These two protein chains interact to form a complex.

Sequence of chain B:
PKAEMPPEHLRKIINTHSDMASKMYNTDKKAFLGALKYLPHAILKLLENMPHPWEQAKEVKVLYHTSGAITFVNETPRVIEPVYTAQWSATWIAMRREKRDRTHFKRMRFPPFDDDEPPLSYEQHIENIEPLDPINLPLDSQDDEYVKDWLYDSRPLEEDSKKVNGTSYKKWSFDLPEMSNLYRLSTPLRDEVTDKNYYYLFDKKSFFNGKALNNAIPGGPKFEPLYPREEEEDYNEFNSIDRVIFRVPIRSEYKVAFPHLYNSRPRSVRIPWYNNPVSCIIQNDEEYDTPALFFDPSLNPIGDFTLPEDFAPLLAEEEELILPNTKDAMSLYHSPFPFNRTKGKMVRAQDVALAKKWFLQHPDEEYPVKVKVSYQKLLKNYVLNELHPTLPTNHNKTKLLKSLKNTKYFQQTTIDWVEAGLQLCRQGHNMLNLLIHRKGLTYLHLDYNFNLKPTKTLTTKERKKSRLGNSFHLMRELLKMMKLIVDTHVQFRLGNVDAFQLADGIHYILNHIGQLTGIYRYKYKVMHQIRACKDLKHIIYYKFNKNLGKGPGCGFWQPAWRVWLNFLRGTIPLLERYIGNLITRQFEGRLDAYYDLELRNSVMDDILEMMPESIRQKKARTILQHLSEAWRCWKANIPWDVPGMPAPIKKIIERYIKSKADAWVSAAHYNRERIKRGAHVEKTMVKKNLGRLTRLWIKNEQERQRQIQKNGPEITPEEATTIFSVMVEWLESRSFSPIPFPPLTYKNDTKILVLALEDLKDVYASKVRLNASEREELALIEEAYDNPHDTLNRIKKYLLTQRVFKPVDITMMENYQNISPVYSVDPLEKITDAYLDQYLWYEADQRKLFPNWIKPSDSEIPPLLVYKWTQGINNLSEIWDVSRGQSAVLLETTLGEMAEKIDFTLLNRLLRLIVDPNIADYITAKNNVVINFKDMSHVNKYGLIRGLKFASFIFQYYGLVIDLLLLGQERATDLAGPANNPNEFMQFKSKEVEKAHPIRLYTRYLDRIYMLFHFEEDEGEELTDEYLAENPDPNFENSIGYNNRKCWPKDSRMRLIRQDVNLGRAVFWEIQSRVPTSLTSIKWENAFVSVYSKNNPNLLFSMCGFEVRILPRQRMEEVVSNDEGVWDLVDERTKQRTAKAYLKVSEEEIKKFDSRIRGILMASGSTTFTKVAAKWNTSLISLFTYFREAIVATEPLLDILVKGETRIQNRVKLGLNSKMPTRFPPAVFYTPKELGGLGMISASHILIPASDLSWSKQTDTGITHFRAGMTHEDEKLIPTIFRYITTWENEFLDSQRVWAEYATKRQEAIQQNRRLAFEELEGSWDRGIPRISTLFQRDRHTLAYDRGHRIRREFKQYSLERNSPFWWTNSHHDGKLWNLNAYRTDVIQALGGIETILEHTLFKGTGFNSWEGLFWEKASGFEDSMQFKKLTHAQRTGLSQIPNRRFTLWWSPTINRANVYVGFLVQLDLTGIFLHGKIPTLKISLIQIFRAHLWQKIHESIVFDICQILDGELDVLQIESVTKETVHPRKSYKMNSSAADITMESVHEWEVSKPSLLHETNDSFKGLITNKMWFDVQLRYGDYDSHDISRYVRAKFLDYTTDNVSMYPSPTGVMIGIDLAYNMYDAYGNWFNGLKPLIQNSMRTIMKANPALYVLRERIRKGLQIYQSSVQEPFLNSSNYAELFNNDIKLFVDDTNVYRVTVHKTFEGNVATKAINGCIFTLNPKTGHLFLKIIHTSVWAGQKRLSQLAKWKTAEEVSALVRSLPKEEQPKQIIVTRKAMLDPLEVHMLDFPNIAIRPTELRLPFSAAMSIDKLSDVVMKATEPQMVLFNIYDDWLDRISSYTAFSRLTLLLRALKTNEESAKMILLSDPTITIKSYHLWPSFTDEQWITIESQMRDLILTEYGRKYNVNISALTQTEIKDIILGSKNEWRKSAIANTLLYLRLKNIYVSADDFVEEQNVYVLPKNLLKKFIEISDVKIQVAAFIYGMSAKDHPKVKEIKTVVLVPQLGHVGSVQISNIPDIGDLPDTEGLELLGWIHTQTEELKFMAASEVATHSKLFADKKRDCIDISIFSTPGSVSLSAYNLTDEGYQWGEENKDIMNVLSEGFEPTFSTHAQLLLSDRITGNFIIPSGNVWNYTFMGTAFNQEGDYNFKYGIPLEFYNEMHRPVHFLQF

Residue-level contacts at the interface:
Residue D765 in chain B contacts residue K101 in chain A (closest heavy-atom distance 3.3 Å).
Residue P947 in chain B is in contact with residue L169 in chain A (closest heavy-atom distance 3.2 Å).
Residue E917 in chain B is in contact with residue L162 in chain A (closest heavy-atom distance 3.0 Å).
Residue K544 in chain B is in contact with residue K81 in chain A (closest heavy-atom distance 3.5 Å).
Residue Y556 in chain B is in contact with residue K72 in chain A (closest heavy-atom distance 3.5 Å).
Residue W1911 in chain B interacts with residue Y233 in chain A (closest heavy-atom distance 3.4 Å).
Residue P807 in chain B interacts with residue V114 in chain A (closest heavy-atom distance 3.3 Å).
Residue Q1496 in chain B contacts residue N213 in chain A (closest heavy-atom distance 3.1 Å).
Residue D1094 in chain B is in contact with residue R134 in chain A (closest heavy-atom distance 3.1 Å).
Residue K1535 in chain B is in contact with residue L215 in chain A (closest heavy-atom distance 3.4 Å).
Residue V927 in chain B interacts with residue A148 in chain A (closest heavy-atom distance 2.9 Å).
Residue N543 in chain B interacts with residue K84 in chain A (closest heavy-atom distance 3.2 Å).
Residue L1949 in chain B is in contact with residue L250 in chain A (closest heavy-atom distance 3.5 Å).
Residue H948 in chain B is in contact with residue Q173 in chain A (closest heavy-atom distance 3.4 Å).
Residue R814 in chain B contacts residue Q103 in chain A (closest heavy-atom distance 2.4 Å).
Residue K778 in chain B interacts with residue W119 in chain A (closest heavy-atom distance 3.0 Å).
Residue L1908 in chain B is in contact with residue D237 in chain A (closest heavy-atom distance 3.0 Å).
Residue L929 in chain B interacts with residue T145 in chain A (closest heavy-atom distance 3.5 Å).
Residue T909 in chain B is in contact with residue E167 in chain A (closest heavy-atom distance 3.2 Å).
Residue R791 in chain B is in contact with residue R131 in chain A (closest heavy-atom distance 3.5 Å).
Residue H948 in chain B interacts with residue I174 in chain A (closest heavy-atom distance 3.3 Å).
Residue R928 in chain B contacts residue T145 in chain A (closest heavy-atom distance 2.9 Å).
Residue E1481 in chain B interacts with residue K256 in chain A (closest heavy-atom distance 3.0 Å).
Residue M770 in chain B interacts with residue W119 in chain A (closest heavy-atom distance 3.0 Å).
Residue D1094 in chain B contacts residue T129 in chain A (closest heavy-atom distance 2.8 Å).
Residue I811 in chain B interacts with residue L111 in chain A (closest heavy-atom distance 3.4 Å).
Residue R934 in chain B contacts residue Y146 in chain A (closest heavy-atom distance 3.4 Å).
Residue I808 in chain B interacts with residue L111 in chain A (closest heavy-atom distance 3.5 Å).
Residue I797 in chain B interacts with residue F128 in chain A (closest heavy-atom distance 3.2 Å).
Residue H1947 in chain B contacts residue Y233 in chain A (closest heavy-atom distance 3.6 Å).
Residue R814 in chain B contacts residue L107 in chain A (closest heavy-atom distance 3.0 Å).
Residue E788 in chain B contacts residue T126 in chain A (closest heavy-atom distance 3.1 Å).
Residue H948 in chain B is in contact with residue L170 in chain A (closest heavy-atom distance 3.4 Å).
Residue Y944 in chain B is in contact with residue R166 in chain A (closest heavy-atom distance 2.4 Å).
Residue Q1902 in chain B contacts residue T239 in chain A (closest heavy-atom distance 2.9 Å).
Residue M769 in chain B interacts with residue A112 in chain A (closest heavy-atom distance 3.3 Å).
Residue E1478 in chain B is in contact with residue S287 in chain A (closest heavy-atom distance 3.3 Å).
Residue L929 in chain B contacts residue Y146 in chain A (closest heavy-atom distance 3.0 Å).
Residue G803 in chain B contacts residue P123 in chain A (closest heavy-atom distance 2.8 Å).
Residue D945 in chain B is in contact with residue L169 in chain A (closest heavy-atom distance 3.6 Å).
Residue E917 in chain B is in contact with residue V157 in chain A (closest heavy-atom distance 3.4 Å).
Residue H948 in chain B interacts with residue N177 in chain A (closest heavy-atom distance 3.0 Å).
Residue R1497 in chain B contacts residue N160 in chain A (closest heavy-atom distance 3.0 Å).
Residue P771 in chain B is in contact with residue E116 in chain A (closest heavy-atom distance 3.2 Å).
Residue I797 in chain B is in contact with residue T129 in chain A (closest heavy-atom distance 3.4 Å).
Residue E1915 in chain B is in contact with residue Y233 in chain A (closest heavy-atom distance 2.5 Å).
Residue H1500 in chain B interacts with residue N160 in chain A (closest heavy-atom distance 3.2 Å).
Residue K159 in chain B interacts with residue K72 in chain A (closest heavy-atom distance 3.4 Å).
Residue T1501 in chain B is in contact with residue L159 in chain A (closest heavy-atom distance 3.1 Å).
Residue H785 in chain B contacts residue P123 in chain A (closest heavy-atom distance 3.1 Å).
Residue S932 in chain B contacts residue L141 in chain A (closest heavy-atom distance 3.5 Å).
Residue N543 in chain B contacts residue E88 in chain A (closest heavy-atom distance 3.0 Å).
Residue R928 in chain B interacts with residue Y146 in chain A (closest heavy-atom distance 3.5 Å).
Residue T781 in chain B contacts residue D124 in chain A (closest heavy-atom distance 3.2 Å).
Residue E768 in chain B is in contact with residue K108 in chain A (closest heavy-atom distance 3.1 Å).
Residue S1492 in chain B is in contact with residue N213 in chain A (closest heavy-atom distance 3.5 Å).
Residue E917 in chain B contacts residue L159 in chain A (closest heavy-atom distance 3.3 Å).
Residue H785 in chain B is in contact with residue T126 in chain A (closest heavy-atom distance 3.4 Å).
Residue K1912 in chain B is in contact with residue N240 in chain A (closest heavy-atom distance 3.4 Å).
Residue E1478 in chain B contacts residue K261 in chain A (closest heavy-atom distance 3.4 Å).

Sequence of chain A:
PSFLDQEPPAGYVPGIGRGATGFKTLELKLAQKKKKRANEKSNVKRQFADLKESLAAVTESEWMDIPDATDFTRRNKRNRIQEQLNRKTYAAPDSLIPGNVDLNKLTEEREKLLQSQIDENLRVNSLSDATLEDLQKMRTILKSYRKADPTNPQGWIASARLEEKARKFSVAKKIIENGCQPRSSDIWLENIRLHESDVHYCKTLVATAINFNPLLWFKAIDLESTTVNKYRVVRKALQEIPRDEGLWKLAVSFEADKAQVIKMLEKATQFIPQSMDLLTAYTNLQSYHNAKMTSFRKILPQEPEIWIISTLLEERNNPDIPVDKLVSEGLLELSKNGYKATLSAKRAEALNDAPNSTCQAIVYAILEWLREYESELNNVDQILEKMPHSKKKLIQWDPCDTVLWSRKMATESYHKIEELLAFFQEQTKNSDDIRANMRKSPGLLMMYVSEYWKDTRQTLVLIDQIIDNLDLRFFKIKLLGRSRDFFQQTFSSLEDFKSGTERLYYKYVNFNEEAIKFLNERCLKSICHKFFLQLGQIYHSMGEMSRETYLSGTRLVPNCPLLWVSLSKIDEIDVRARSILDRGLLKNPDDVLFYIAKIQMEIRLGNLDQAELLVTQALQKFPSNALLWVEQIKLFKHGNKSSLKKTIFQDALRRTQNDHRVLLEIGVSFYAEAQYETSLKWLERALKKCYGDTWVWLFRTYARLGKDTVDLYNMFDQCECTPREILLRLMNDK